The following describes two proteins that form a bound complex.

Sequence of the first protein:
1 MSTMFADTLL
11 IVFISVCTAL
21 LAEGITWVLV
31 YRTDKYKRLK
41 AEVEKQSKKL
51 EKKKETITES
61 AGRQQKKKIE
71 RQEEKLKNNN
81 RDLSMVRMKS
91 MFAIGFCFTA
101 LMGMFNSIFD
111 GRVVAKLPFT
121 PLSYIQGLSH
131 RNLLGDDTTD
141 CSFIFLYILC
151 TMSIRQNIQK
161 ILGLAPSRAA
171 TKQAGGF

Contacts between the two chains:
Residue L3 in the second protein is in contact with residue A100 in the first protein (closest heavy-atom distance 4.7 Å).
Residue L3 in the second protein is in contact with residue T99 in the first protein (closest heavy-atom distance 3.3 Å).
Residue F4 in the second protein interacts with residue A100 in the first protein (closest heavy-atom distance 2.7 Å).
Residue F4 in the second protein is in contact with residue M104 in the first protein (closest heavy-atom distance 3.7 Å).
Residue F4 in the second protein is in contact with residue L101 in the first protein (closest heavy-atom distance 4.8 Å).
Residue F4 in the second protein contacts residue G103 in the first protein (closest heavy-atom distance 3.8 Å).

Sequence of the second protein:
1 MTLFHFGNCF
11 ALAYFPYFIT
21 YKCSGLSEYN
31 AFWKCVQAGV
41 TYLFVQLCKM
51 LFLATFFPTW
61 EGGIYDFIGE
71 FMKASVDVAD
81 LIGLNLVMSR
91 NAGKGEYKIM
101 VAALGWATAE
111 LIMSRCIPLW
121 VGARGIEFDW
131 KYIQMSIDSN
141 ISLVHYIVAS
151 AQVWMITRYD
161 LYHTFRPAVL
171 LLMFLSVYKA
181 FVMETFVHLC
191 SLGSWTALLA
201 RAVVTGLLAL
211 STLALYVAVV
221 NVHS